Interface contacts:
Residue T118 in protein 2 interacts with residue I11 in protein 1 (closest heavy-atom distance 3.4 Å).
Residue M20 in protein 2 interacts with residue Y13 in protein 1 (closest heavy-atom distance 3.7 Å).
Residue L78 in protein 2 interacts with residue R26 in protein 1 (closest heavy-atom distance 4.3 Å).
Residue F56 in protein 2 interacts with residue L33 in protein 1 (closest heavy-atom distance 3.8 Å).
Residue I23 in protein 2 interacts with residue M17 in protein 1 (closest heavy-atom distance 3.9 Å).
Residue I23 in protein 2 contacts residue Q14 in protein 1 (closest heavy-atom distance 3.3 Å).
Residue G73 in protein 2 contacts residue M34 in protein 1 (closest heavy-atom distance 4.7 Å).
Residue P45 in protein 2 is in contact with residue R40 in protein 1 (closest heavy-atom distance 3.5 Å).
Residue T24 in protein 2 contacts residue Y13 in protein 1 (closest heavy-atom distance 3.3 Å).
Residue T77 in protein 2 is in contact with residue W30 in protein 1 (closest heavy-atom distance 4.0 Å).
Residue T24 in protein 2 is in contact with residue M17 in protein 1 (closest heavy-atom distance 3.7 Å).
Residue T118 in protein 2 interacts with residue L15 in protein 1 (closest heavy-atom distance 4.7 Å).
Residue T38 in protein 2 interacts with residue A29 in protein 1 (closest heavy-atom distance 3.6 Å).
Residue Y85 in protein 2 interacts with residue F18 in protein 1 (closest heavy-atom distance 4.4 Å).
Residue F15 in protein 2 contacts residue G9 in protein 1 (closest heavy-atom distance 3.5 Å).
Residue D19 in protein 2 interacts with residue T10 in protein 1 (closest heavy-atom distance 4.4 Å).
Residue T81 in protein 2 contacts residue W30 in protein 1 (closest heavy-atom distance 3.5 Å).
Residue A34 in protein 2 is in contact with residue A29 in protein 1 (closest heavy-atom distance 4.6 Å).
Residue V115 in protein 2 interacts with residue T10 in protein 1 (closest heavy-atom distance 4.3 Å).
Residue A34 in protein 2 interacts with residue L25 in protein 1 (closest heavy-atom distance 3.8 Å).
Residue T114 in protein 2 contacts residue T10 in protein 1 (closest heavy-atom distance 4.2 Å).
Residue L41 in protein 2 interacts with residue I36 in protein 1 (closest heavy-atom distance 3.7 Å).
Residue Q42 in protein 2 contacts residue R40 in protein 1 (closest heavy-atom distance 4.4 Å).
Residue N16 in protein 2 contacts residue G9 in protein 1 (closest heavy-atom distance 4.6 Å).
Residue A34 in protein 2 contacts residue W30 in protein 1 (closest heavy-atom distance 3.7 Å).
Residue T114 in protein 2 interacts with residue G8 in protein 1 (closest heavy-atom distance 4.5 Å).
Residue V80 in protein 2 interacts with residue W30 in protein 1 (closest heavy-atom distance 3.6 Å).
Residue F31 in protein 2 interacts with residue L25 in protein 1 (closest heavy-atom distance 3.0 Å).
Residue V30 in protein 2 interacts with residue L25 in protein 1 (closest heavy-atom distance 4.6 Å).
Residue S40 in protein 2 is in contact with residue I36 in protein 1 (closest heavy-atom distance 4.6 Å).
Residue F56 in protein 2 is in contact with residue W30 in protein 1 (closest heavy-atom distance 4.5 Å).
Residue T77 in protein 2 contacts residue R26 in protein 1 (closest heavy-atom distance 3.1 Å).
Residue L78 in protein 2 interacts with residue F18 in protein 1 (closest heavy-atom distance 4.0 Å).
Residue T114 in protein 2 is in contact with residue S7 in protein 1 (closest heavy-atom distance 4.6 Å).
Residue L43 in protein 2 interacts with residue R40 in protein 1 (closest heavy-atom distance 2.9 Å).
Residue N16 in protein 2 interacts with residue T10 in protein 1 (closest heavy-atom distance 3.5 Å).
Residue Q42 in protein 2 contacts residue I36 in protein 1 (closest heavy-atom distance 4.5 Å).
Residue T14 in protein 2 is in contact with residue G8 in protein 1 (closest heavy-atom distance 3.8 Å).
Residue F56 in protein 2 is in contact with residue M34 in protein 1 (closest heavy-atom distance 4.1 Å).
Residue T14 in protein 2 interacts with residue G9 in protein 1 (closest heavy-atom distance 3.0 Å).
Residue T81 in protein 2 is in contact with residue L21 in protein 1 (closest heavy-atom distance 4.0 Å).
Residue Q49 in protein 2 is in contact with residue L33 in protein 1 (closest heavy-atom distance 3.9 Å).
Residue T81 in protein 2 is in contact with residue L22 in protein 1 (closest heavy-atom distance 3.7 Å).
Residue T38 in protein 2 is in contact with residue L33 in protein 1 (closest heavy-atom distance 4.3 Å).
Residue T114 in protein 2 interacts with residue Q14 in protein 1 (closest heavy-atom distance 4.2 Å).
Residue T118 in protein 2 interacts with residue Q14 in protein 1 (closest heavy-atom distance 3.3 Å).
Residue M122 in protein 2 is in contact with residue F18 in protein 1 (closest heavy-atom distance 3.6 Å).
Residue C27 in protein 2 interacts with residue M17 in protein 1 (closest heavy-atom distance 3.8 Å).
Residue F31 in protein 2 contacts residue L24 in protein 1 (closest heavy-atom distance 2.8 Å).
Residue T114 in protein 2 interacts with residue I11 in protein 1 (closest heavy-atom distance 3.3 Å).
Residue C27 in protein 2 is in contact with residue L21 in protein 1 (closest heavy-atom distance 4.1 Å).
Residue T77 in protein 2 contacts residue L22 in protein 1 (closest heavy-atom distance 4.0 Å).
Residue F31 in protein 2 interacts with residue F28 in protein 1 (closest heavy-atom distance 4.3 Å).
Residue M122 in protein 2 interacts with residue L15 in protein 1 (closest heavy-atom distance 4.6 Å).
Residue T81 in protein 2 contacts residue L25 in protein 1 (closest heavy-atom distance 3.4 Å).
Residue V115 in protein 2 is in contact with residue Q14 in protein 1 (closest heavy-atom distance 3.3 Å).
Residue L78 in protein 2 interacts with residue L22 in protein 1 (closest heavy-atom distance 3.8 Å).
Residue F31 in protein 2 is in contact with residue L21 in protein 1 (closest heavy-atom distance 4.5 Å).
Residue F15 in protein 2 interacts with residue T10 in protein 1 (closest heavy-atom distance 3.7 Å).
Residue T38 in protein 2 interacts with residue W30 in protein 1 (closest heavy-atom distance 3.5 Å).

The following describes two proteins that form a bound complex.

Sequence of protein 2:
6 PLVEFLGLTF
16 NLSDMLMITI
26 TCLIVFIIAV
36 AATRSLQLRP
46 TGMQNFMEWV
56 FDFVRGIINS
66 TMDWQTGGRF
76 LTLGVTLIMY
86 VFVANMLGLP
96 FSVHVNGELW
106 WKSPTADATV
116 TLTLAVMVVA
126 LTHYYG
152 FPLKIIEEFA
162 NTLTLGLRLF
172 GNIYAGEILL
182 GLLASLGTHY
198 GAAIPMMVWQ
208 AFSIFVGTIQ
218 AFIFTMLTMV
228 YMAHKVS

Sequence of protein 1:
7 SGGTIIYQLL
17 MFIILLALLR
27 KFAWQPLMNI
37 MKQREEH